Interface contacts:
Residue M47 in chain A contacts residue A35 in chain B (closest heavy-atom distance 3.4 Å).
Residue V56 in chain A is in contact with residue A35 in chain B (closest heavy-atom distance 4.3 Å).
Residue R77 in chain A is in contact with residue A12 in chain B (closest heavy-atom distance 3.2 Å).
Residue Y78 in chain A interacts with residue A12 in chain B (closest heavy-atom distance 5.0 Å).
Residue R77 in chain A is in contact with residue A13 in chain B (closest heavy-atom distance 3.7 Å).
Residue W80 in chain A contacts residue A35 in chain B (closest heavy-atom distance 4.3 Å).
Residue Y79 in chain A contacts residue A12 in chain B (closest heavy-atom distance 4.2 Å).
Residue M47 in chain A contacts residue A36 in chain B (closest heavy-atom distance 3.4 Å).

Sequence of chain B:
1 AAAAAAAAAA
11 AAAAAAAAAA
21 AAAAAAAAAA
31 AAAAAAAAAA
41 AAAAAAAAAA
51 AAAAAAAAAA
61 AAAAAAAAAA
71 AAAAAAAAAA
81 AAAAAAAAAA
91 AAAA

The following describes two proteins that form a bound complex.

Sequence of chain A:
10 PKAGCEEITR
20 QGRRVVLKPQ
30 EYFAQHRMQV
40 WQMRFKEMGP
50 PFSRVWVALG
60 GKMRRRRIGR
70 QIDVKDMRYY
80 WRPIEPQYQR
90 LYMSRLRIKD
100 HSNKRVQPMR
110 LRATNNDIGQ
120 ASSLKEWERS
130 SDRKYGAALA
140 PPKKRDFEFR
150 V